This data describes a binding interaction between two proteins.

Interface contacts:
Residue N393 in the first protein contacts residue L15 in the second protein (closest heavy-atom distance 3.3 Å).
Residue V356 in the first protein contacts residue G19 in the second protein (closest heavy-atom distance 4.4 Å).
Residue M355 in the first protein is in contact with residue F21 in the second protein (closest heavy-atom distance 5.0 Å).
Residue Y351 in the first protein is in contact with residue Q17 in the second protein (closest heavy-atom distance 4.9 Å).
Residue G397 in the first protein interacts with residue V16 in the second protein (closest heavy-atom distance 3.9 Å).
Residue L309 in the first protein is in contact with residue R24 in the second protein (closest heavy-atom distance 3.8 Å).
Residue M355 in the first protein is in contact with residue P18 in the second protein (closest heavy-atom distance 3.6 Å).
Residue D401 in the first protein is in contact with residue R14 in the second protein (closest heavy-atom distance 2.9 Å).
Residue D357 in the first protein interacts with residue C20 in the second protein (closest heavy-atom distance 3.9 Å).
Residue V311 in the first protein contacts residue F21 in the second protein (closest heavy-atom distance 4.8 Å).
Residue D401 in the first protein contacts residue V16 in the second protein (closest heavy-atom distance 3.4 Å).
Residue G397 in the first protein interacts with residue F21 in the second protein (closest heavy-atom distance 3.3 Å).
Residue M355 in the first protein contacts residue G19 in the second protein (closest heavy-atom distance 4.7 Å).
Residue A320 in the first protein contacts residue F21 in the second protein (closest heavy-atom distance 3.9 Å).
Residue P310 in the first protein is in contact with residue R24 in the second protein (closest heavy-atom distance 3.8 Å).
Residue G392 in the first protein contacts residue S13 in the second protein (closest heavy-atom distance 4.8 Å).
Residue L322 in the first protein contacts residue R24 in the second protein (closest heavy-atom distance 3.5 Å).
Residue Y351 in the first protein is in contact with residue P18 in the second protein (closest heavy-atom distance 3.2 Å).
Residue K395 in the first protein contacts residue V16 in the second protein (closest heavy-atom distance 3.7 Å).
Residue G397 in the first protein is in contact with residue Q17 in the second protein (closest heavy-atom distance 4.9 Å).
Residue N359 in the first protein contacts residue C20 in the second protein (closest heavy-atom distance 4.7 Å).
Residue D325 in the first protein is in contact with residue R24 in the second protein (closest heavy-atom distance 2.3 Å).
Residue T394 in the first protein interacts with residue S13 in the second protein (closest heavy-atom distance 3.1 Å).
Residue T308 in the first protein is in contact with residue R24 in the second protein (closest heavy-atom distance 3.4 Å).
Residue D312 in the first protein interacts with residue C23 in the second protein (closest heavy-atom distance 5.0 Å).
Residue D312 in the first protein contacts residue A27 in the second protein (closest heavy-atom distance 4.3 Å).
Residue F321 in the first protein contacts residue R24 in the second protein (closest heavy-atom distance 4.1 Å).
Residue G396 in the first protein is in contact with residue P18 in the second protein (closest heavy-atom distance 4.6 Å).
Residue T394 in the first protein is in contact with residue V16 in the second protein (closest heavy-atom distance 3.3 Å).
Residue N393 in the first protein contacts residue V16 in the second protein (closest heavy-atom distance 4.6 Å).
Residue T394 in the first protein interacts with residue R14 in the second protein (closest heavy-atom distance 3.6 Å).
Residue L322 in the first protein interacts with residue I22 in the second protein (closest heavy-atom distance 4.5 Å).
Residue N393 in the first protein contacts residue R14 in the second protein (closest heavy-atom distance 4.1 Å).
Residue L322 in the first protein is in contact with residue F21 in the second protein (closest heavy-atom distance 4.1 Å).
Residue V356 in the first protein interacts with residue C20 in the second protein (closest heavy-atom distance 4.6 Å).
Residue G396 in the first protein contacts residue Q17 in the second protein (closest heavy-atom distance 4.4 Å).
Residue Q324 in the first protein contacts residue I22 in the second protein (closest heavy-atom distance 4.8 Å).
Residue V311 in the first protein is in contact with residue C23 in the second protein (closest heavy-atom distance 3.1 Å).
Residue V311 in the first protein interacts with residue R24 in the second protein (closest heavy-atom distance 4.2 Å).
Residue A354 in the first protein is in contact with residue P18 in the second protein (closest heavy-atom distance 4.0 Å).
Residue G396 in the first protein interacts with residue F21 in the second protein (closest heavy-atom distance 5.0 Å).
Residue A358 in the first protein is in contact with residue I22 in the second protein (closest heavy-atom distance 4.1 Å).
Residue V356 in the first protein is in contact with residue F21 in the second protein (closest heavy-atom distance 4.6 Å).
Residue A358 in the first protein contacts residue C20 in the second protein (closest heavy-atom distance 3.5 Å).
Residue G396 in the first protein contacts residue V16 in the second protein (closest heavy-atom distance 3.5 Å).
Residue A320 in the first protein interacts with residue R24 in the second protein (closest heavy-atom distance 4.3 Å).
Residue Y351 in the first protein is in contact with residue F21 in the second protein (closest heavy-atom distance 4.2 Å).

Sequence of the first protein:
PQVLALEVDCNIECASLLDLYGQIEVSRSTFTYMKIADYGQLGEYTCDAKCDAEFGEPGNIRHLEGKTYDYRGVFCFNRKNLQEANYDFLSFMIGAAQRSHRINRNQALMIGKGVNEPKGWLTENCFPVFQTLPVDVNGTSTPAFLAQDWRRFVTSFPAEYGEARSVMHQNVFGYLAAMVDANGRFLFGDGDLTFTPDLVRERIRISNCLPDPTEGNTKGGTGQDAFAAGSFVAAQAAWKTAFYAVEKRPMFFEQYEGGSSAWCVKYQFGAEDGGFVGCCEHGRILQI

Sequence of the second protein:
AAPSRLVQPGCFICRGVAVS